These two protein chains interact to form a complex.

Sequence of chain A:
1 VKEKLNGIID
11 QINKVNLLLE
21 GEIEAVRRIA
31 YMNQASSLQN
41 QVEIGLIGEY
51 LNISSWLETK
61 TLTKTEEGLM

Contacts between the two chains:
Residue S36 in chain B interacts with residue S37 in chain A (closest heavy-atom distance 4.0 Å).
Residue Y50 in chain B contacts residue L51 in chain A (closest heavy-atom distance 4.2 Å).
Residue E43 in chain B interacts with residue I44 in chain A (closest heavy-atom distance 3.1 Å).
Residue N40 in chain B contacts residue N40 in chain A (closest heavy-atom distance 3.7 Å).
Residue L46 in chain B interacts with residue L57 in chain A (closest heavy-atom distance 3.5 Å).
Residue L19 in chain B interacts with residue I23 in chain A (closest heavy-atom distance 4.0 Å).
Residue I47 in chain B contacts residue L57 in chain A (closest heavy-atom distance 3.7 Å).
Residue M32 in chain B interacts with residue Q34 in chain A (closest heavy-atom distance 3.9 Å).
Residue I29 in chain B contacts residue A30 in chain A (closest heavy-atom distance 3.9 Å).
Residue I8 in chain B contacts residue I12 in chain A (closest heavy-atom distance 3.7 Å).
Residue I8 in chain B interacts with residue I9 in chain A (closest heavy-atom distance 4.0 Å).
Residue E22 in chain B contacts residue R27 in chain A (closest heavy-atom distance 3.7 Å).
Residue V15 in chain B contacts residue I12 in chain A (closest heavy-atom distance 4.0 Å).
Residue I8 in chain B contacts residue L5 in chain A (closest heavy-atom distance 3.7 Å).
Residue E43 in chain B interacts with residue L57 in chain A (closest heavy-atom distance 3.8 Å).
Residue N33 in chain B contacts residue Q34 in chain A (closest heavy-atom distance 3.4 Å).
Residue A35 in chain B interacts with residue T65 in chain A (closest heavy-atom distance 4.2 Å).
Residue L46 in chain B contacts residue K60 in chain A (closest heavy-atom distance 3.7 Å).
Residue N40 in chain B interacts with residue Q41 in chain A (closest heavy-atom distance 3.6 Å).
Residue V26 in chain B is in contact with residue R27 in chain A (closest heavy-atom distance 4.0 Å).
Residue N40 in chain B contacts residue I44 in chain A (closest heavy-atom distance 3.6 Å).
Residue Q39 in chain B contacts residue L62 in chain A (closest heavy-atom distance 3.8 Å).
Residue N40 in chain B is in contact with residue S37 in chain A (closest heavy-atom distance 3.2 Å).
Residue L19 in chain B contacts residue N16 in chain A (closest heavy-atom distance 4.1 Å).
Residue N33 in chain B interacts with residue N33 in chain A (closest heavy-atom distance 3.4 Å).
Residue Y50 in chain B contacts residue I53 in chain A (closest heavy-atom distance 3.6 Å).
Residue I47 in chain B interacts with residue L51 in chain A (closest heavy-atom distance 4.0 Å).
Residue V42 in chain B contacts residue K64 in chain A (closest heavy-atom distance 3.8 Å).
Residue K4 in chain B interacts with residue L5 in chain A (closest heavy-atom distance 4.1 Å).
Residue Q39 in chain B contacts residue T61 in chain A (closest heavy-atom distance 3.6 Å).
Residue I47 in chain B interacts with residue I44 in chain A (closest heavy-atom distance 4.0 Å).
Residue L19 in chain B contacts residue L19 in chain A (closest heavy-atom distance 3.7 Å).
Residue L19 in chain B is in contact with residue E20 in chain A (closest heavy-atom distance 3.1 Å).
Residue I29 in chain B contacts residue Q34 in chain A (closest heavy-atom distance 4.1 Å).
Residue V26 in chain B is in contact with residue V26 in chain A (closest heavy-atom distance 3.8 Å).
Residue V15 in chain B contacts residue N16 in chain A (closest heavy-atom distance 3.5 Å).
Residue I8 in chain B is in contact with residue I8 in chain A (closest heavy-atom distance 4.1 Å).
Residue Q39 in chain B contacts residue Q41 in chain A (closest heavy-atom distance 3.6 Å).
Residue I29 in chain B contacts residue Y31 in chain A (closest heavy-atom distance 3.8 Å).
Residue E22 in chain B interacts with residue E20 in chain A (closest heavy-atom distance 2.7 Å).
Residue L46 in chain B interacts with residue K64 in chain A (closest heavy-atom distance 3.7 Å).
Residue V26 in chain B contacts residue A30 in chain A (closest heavy-atom distance 4.3 Å).
Residue V42 in chain B is in contact with residue T65 in chain A (closest heavy-atom distance 3.8 Å).
Residue L38 in chain B is in contact with residue G68 in chain A (closest heavy-atom distance 4.1 Å).
Residue Q39 in chain B is in contact with residue T65 in chain A (closest heavy-atom distance 3.4 Å).
Residue L46 in chain B is in contact with residue T61 in chain A (closest heavy-atom distance 3.5 Å).
Residue I23 in chain B interacts with residue I23 in chain A (closest heavy-atom distance 3.7 Å).
Residue N33 in chain B interacts with residue A30 in chain A (closest heavy-atom distance 3.0 Å).
Residue L38 in chain B interacts with residue T65 in chain A (closest heavy-atom distance 3.9 Å).
Residue I44 in chain B is in contact with residue I44 in chain A (closest heavy-atom distance 3.3 Å).
Residue N33 in chain B is in contact with residue S37 in chain A (closest heavy-atom distance 4.0 Å).
Residue V42 in chain B interacts with residue T61 in chain A (closest heavy-atom distance 3.8 Å).
Residue I47 in chain B contacts residue I47 in chain A (closest heavy-atom distance 3.9 Å).
Residue L5 in chain B interacts with residue L5 in chain A (closest heavy-atom distance 3.5 Å).
Residue L38 in chain B contacts residue L69 in chain A (closest heavy-atom distance 3.4 Å).
Residue E22 in chain B contacts residue I23 in chain A (closest heavy-atom distance 3.6 Å).
Residue E43 in chain B is in contact with residue T61 in chain A (closest heavy-atom distance 3.2 Å).
Residue I12 in chain B is in contact with residue I12 in chain A (closest heavy-atom distance 3.6 Å).
Residue L51 in chain B contacts residue L51 in chain A (closest heavy-atom distance 4.0 Å).
Residue A35 in chain B interacts with residue L69 in chain A (closest heavy-atom distance 4.2 Å).

Sequence of chain B:
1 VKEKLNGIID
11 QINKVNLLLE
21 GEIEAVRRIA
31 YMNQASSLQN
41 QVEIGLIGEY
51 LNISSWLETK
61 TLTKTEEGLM